This data describes a binding interaction between two proteins.

Sequence of protein 1:
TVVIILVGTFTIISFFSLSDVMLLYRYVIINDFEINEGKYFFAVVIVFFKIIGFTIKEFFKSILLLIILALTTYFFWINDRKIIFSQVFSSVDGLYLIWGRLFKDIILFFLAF

Sequence of protein 2:
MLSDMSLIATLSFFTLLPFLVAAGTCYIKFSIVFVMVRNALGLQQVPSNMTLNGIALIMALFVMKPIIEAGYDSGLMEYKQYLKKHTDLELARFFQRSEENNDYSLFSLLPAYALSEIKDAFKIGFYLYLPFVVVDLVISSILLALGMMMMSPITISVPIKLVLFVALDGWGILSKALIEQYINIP

Residue-level contacts at the interface:
Residue L193 in protein 2 interacts with residue S48 in protein 1 (closest heavy-atom distance 4.4 Å).
Residue Y156 in protein 2 is in contact with residue F70 in protein 1 (closest heavy-atom distance 3.5 Å).
Residue L203 in protein 2 interacts with residue Y56 in protein 1 (closest heavy-atom distance 3.4 Å).
Residue I189 in protein 2 is in contact with residue Y171 in protein 1 (closest heavy-atom distance 4.1 Å).
Residue V167 in protein 2 contacts residue F44 in protein 1 (closest heavy-atom distance 4.6 Å).
Residue I202 in protein 2 is in contact with residue Y56 in protein 1 (closest heavy-atom distance 4.4 Å).
Residue V192 in protein 2 contacts residue Y171 in protein 1 (closest heavy-atom distance 4.5 Å).
Residue Y156 in protein 2 interacts with residue E63 in protein 1 (closest heavy-atom distance 4.5 Å).
Residue V163 in protein 2 contacts residue R55 in protein 1 (closest heavy-atom distance 4.0 Å).
Residue A206 in protein 2 interacts with residue E63 in protein 1 (closest heavy-atom distance 4.9 Å).
Residue P160 in protein 2 interacts with residue Y56 in protein 1 (closest heavy-atom distance 4.5 Å).
Residue V195 in protein 2 is in contact with residue V167 in protein 1 (closest heavy-atom distance 3.2 Å).
Residue L197 in protein 2 contacts residue L53 in protein 1 (closest heavy-atom distance 3.5 Å).
Residue Y156 in protein 2 is in contact with residue N65 in protein 1 (closest heavy-atom distance 4.2 Å).
Residue W200 in protein 2 interacts with residue Y56 in protein 1 (closest heavy-atom distance 4.5 Å).
Residue Y156 in protein 2 interacts with residue E66 in protein 1 (closest heavy-atom distance 4.6 Å).
Residue V192 in protein 2 contacts residue W174 in protein 1 (closest heavy-atom distance 4.2 Å).
Residue L197 in protein 2 is in contact with residue D49 in protein 1 (closest heavy-atom distance 4.2 Å).
Residue L157 in protein 2 interacts with residue Y56 in protein 1 (closest heavy-atom distance 3.6 Å).
Residue K29 in protein 2 contacts residue E63 in protein 1 (closest heavy-atom distance 4.9 Å).
Residue V163 in protein 2 contacts residue F78 in protein 1 (closest heavy-atom distance 4.0 Å).
Residue L159 in protein 2 interacts with residue V74 in protein 1 (closest heavy-atom distance 4.2 Å).
Residue V167 in protein 2 contacts residue F78 in protein 1 (closest heavy-atom distance 3.5 Å).
Residue P188 in protein 2 is in contact with residue W174 in protein 1 (closest heavy-atom distance 4.7 Å).
Residue Y156 in protein 2 is in contact with residue I59 in protein 1 (closest heavy-atom distance 4.0 Å).
Residue I202 in protein 2 contacts residue N60 in protein 1 (closest heavy-atom distance 2.9 Å).
Residue L193 in protein 2 contacts residue L52 in protein 1 (closest heavy-atom distance 4.6 Å).
Residue A206 in protein 2 contacts residue N60 in protein 1 (closest heavy-atom distance 3.3 Å).
Residue I171 in protein 2 contacts residue I41 in protein 1 (closest heavy-atom distance 4.4 Å).
Residue P160 in protein 2 is in contact with residue R55 in protein 1 (closest heavy-atom distance 4.4 Å).
Residue L193 in protein 2 is in contact with residue Y171 in protein 1 (closest heavy-atom distance 3.5 Å).
Residue L193 in protein 2 interacts with residue D49 in protein 1 (closest heavy-atom distance 3.5 Å).
Residue V192 in protein 2 interacts with residue L170 in protein 1 (closest heavy-atom distance 4.3 Å).
Residue L166 in protein 2 interacts with residue F78 in protein 1 (closest heavy-atom distance 3.6 Å).
Residue L175 in protein 2 is in contact with residue T38 in protein 1 (closest heavy-atom distance 4.8 Å).
Residue L203 in protein 2 is in contact with residue N60 in protein 1 (closest heavy-atom distance 3.3 Å).
Residue V167 in protein 2 is in contact with residue I81 in protein 1 (closest heavy-atom distance 3.8 Å).
Residue Q210 in protein 2 is in contact with residue E63 in protein 1 (closest heavy-atom distance 3.0 Å).
Residue L193 in protein 2 is in contact with residue L53 in protein 1 (closest heavy-atom distance 3.9 Å).
Residue L159 in protein 2 contacts residue F70 in protein 1 (closest heavy-atom distance 3.5 Å).
Residue G199 in protein 2 is in contact with residue Y56 in protein 1 (closest heavy-atom distance 3.1 Å).
Residue A196 in protein 2 contacts residue D168 in protein 1 (closest heavy-atom distance 4.4 Å).
Residue F194 in protein 2 is in contact with residue Y56 in protein 1 (closest heavy-atom distance 3.4 Å).
Residue F155 in protein 2 contacts residue F71 in protein 1 (closest heavy-atom distance 4.8 Å).
Residue S170 in protein 2 contacts residue F78 in protein 1 (closest heavy-atom distance 4.0 Å).
Residue L157 in protein 2 is in contact with residue I59 in protein 1 (closest heavy-atom distance 3.7 Å).
Residue V164 in protein 2 contacts residue S48 in protein 1 (closest heavy-atom distance 3.5 Å).
Residue P160 in protein 2 interacts with residue L52 in protein 1 (closest heavy-atom distance 3.2 Å).
Residue P160 in protein 2 is in contact with residue F70 in protein 1 (closest heavy-atom distance 4.7 Å).
Residue Y156 in protein 2 interacts with residue G67 in protein 1 (closest heavy-atom distance 3.6 Å).
Residue I153 in protein 2 is in contact with residue E63 in protein 1 (closest heavy-atom distance 3.3 Å).
Residue V163 in protein 2 is in contact with residue L52 in protein 1 (closest heavy-atom distance 4.0 Å).
Residue V164 in protein 2 contacts residue L52 in protein 1 (closest heavy-atom distance 3.5 Å).
Residue A196 in protein 2 is in contact with residue V167 in protein 1 (closest heavy-atom distance 3.9 Å).
Residue I171 in protein 2 contacts residue F44 in protein 1 (closest heavy-atom distance 3.5 Å).
Residue F161 in protein 2 interacts with residue L52 in protein 1 (closest heavy-atom distance 4.0 Å).
Residue V163 in protein 2 is in contact with residue V74 in protein 1 (closest heavy-atom distance 3.6 Å).
Residue L207 in protein 2 contacts residue E63 in protein 1 (closest heavy-atom distance 3.2 Å).
Residue L159 in protein 2 interacts with residue F71 in protein 1 (closest heavy-atom distance 4.2 Å).